The following describes two proteins that form a bound complex.

Sequence of protein 1:
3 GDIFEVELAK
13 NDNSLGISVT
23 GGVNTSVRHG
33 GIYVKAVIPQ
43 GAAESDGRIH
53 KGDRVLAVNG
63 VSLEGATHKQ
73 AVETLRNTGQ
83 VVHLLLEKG

Contacts between the two chains:
Residue R78 in protein 1 is in contact with residue S10 in protein 2 (closest heavy-atom distance 4.2 Å).
Residue I19 in protein 1 interacts with residue T9 in protein 2 (closest heavy-atom distance 4.3 Å).
Residue T22 in protein 1 interacts with residue V8 in protein 2 (closest heavy-atom distance 3.7 Å).
Residue S28 in protein 1 contacts residue Y6 in protein 2 (closest heavy-atom distance 4.9 Å).
Residue S20 in protein 1 interacts with residue S10 in protein 2 (closest heavy-atom distance 3.8 Å).
Residue H70 in protein 1 contacts residue L7 in protein 2 (closest heavy-atom distance 3.6 Å).
Residue I19 in protein 1 interacts with residue V11 in protein 2 (closest heavy-atom distance 3.0 Å).
Residue K37 in protein 1 contacts residue Y6 in protein 2 (closest heavy-atom distance 2.5 Å).
Residue S28 in protein 1 contacts residue G4 in protein 2 (closest heavy-atom distance 4.3 Å).
Residue N15 in protein 1 interacts with residue V11 in protein 2 (closest heavy-atom distance 4.0 Å).
Residue S20 in protein 1 contacts residue V11 in protein 2 (closest heavy-atom distance 4.5 Å).
Residue S16 in protein 1 is in contact with residue V11 in protein 2 (closest heavy-atom distance 2.9 Å).
Residue V21 in protein 1 is in contact with residue V8 in protein 2 (closest heavy-atom distance 3.6 Å).
Residue T22 in protein 1 interacts with residue L7 in protein 2 (closest heavy-atom distance 3.5 Å).
Residue V21 in protein 1 interacts with residue V11 in protein 2 (closest heavy-atom distance 4.4 Å).
Residue K12 in protein 1 is in contact with residue V11 in protein 2 (closest heavy-atom distance 4.6 Å).
Residue I19 in protein 1 is in contact with residue S10 in protein 2 (closest heavy-atom distance 3.5 Å).
Residue S28 in protein 1 is in contact with residue S5 in protein 2 (closest heavy-atom distance 3.6 Å).
Residue V21 in protein 1 is in contact with residue L7 in protein 2 (closest heavy-atom distance 3.7 Å).
Residue K37 in protein 1 is in contact with residue V8 in protein 2 (closest heavy-atom distance 4.2 Å).
Residue V74 in protein 1 contacts residue V11 in protein 2 (closest heavy-atom distance 4.5 Å).
Residue S20 in protein 1 is in contact with residue T9 in protein 2 (closest heavy-atom distance 3.1 Å).
Residue G18 in protein 1 is in contact with residue V11 in protein 2 (closest heavy-atom distance 3.4 Å).
Residue H70 in protein 1 is in contact with residue T9 in protein 2 (closest heavy-atom distance 2.8 Å).
Residue H70 in protein 1 is in contact with residue V8 in protein 2 (closest heavy-atom distance 4.9 Å).
Residue R78 in protein 1 is in contact with residue V11 in protein 2 (closest heavy-atom distance 4.4 Å).
Residue R78 in protein 1 is in contact with residue T9 in protein 2 (closest heavy-atom distance 3.7 Å).
Residue V21 in protein 1 is in contact with residue S10 in protein 2 (closest heavy-atom distance 4.9 Å).
Residue V29 in protein 1 is in contact with residue Y6 in protein 2 (closest heavy-atom distance 3.8 Å).
Residue L77 in protein 1 is in contact with residue V11 in protein 2 (closest heavy-atom distance 4.1 Å).
Residue V21 in protein 1 interacts with residue T9 in protein 2 (closest heavy-atom distance 2.8 Å).
Residue T22 in protein 1 contacts residue Y6 in protein 2 (closest heavy-atom distance 3.8 Å).
Residue L17 in protein 1 contacts residue V11 in protein 2 (closest heavy-atom distance 2.8 Å).
Residue G23 in protein 1 is in contact with residue L7 in protein 2 (closest heavy-atom distance 4.6 Å).
Residue S20 in protein 1 interacts with residue V8 in protein 2 (closest heavy-atom distance 3.6 Å).
Residue V74 in protein 1 contacts residue T9 in protein 2 (closest heavy-atom distance 3.6 Å).

Sequence of protein 2:
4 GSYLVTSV